Interface contacts:
Residue R144 in protein 2 is in contact with residue D144 in protein 1 (closest heavy-atom distance 3.0 Å).
Residue R144 in protein 2 interacts with residue D142 in protein 1 (closest heavy-atom distance 3.0 Å).
Residue R144 in protein 2 is in contact with residue D141 in protein 1 (closest heavy-atom distance 4.7 Å).
Residue W14 in protein 2 is in contact with residue A134 in protein 1 (closest heavy-atom distance 3.4 Å).
Residue S11 in protein 2 contacts residue G135 in protein 1 (closest heavy-atom distance 4.4 Å).
Residue S104 in protein 2 interacts with residue E131 in protein 1 (closest heavy-atom distance 3.2 Å).
Residue L107 in protein 2 interacts with residue C132 in protein 1 (closest heavy-atom distance 4.9 Å).
Residue W14 in protein 2 is in contact with residue G135 in protein 1 (closest heavy-atom distance 4.2 Å).
Residue R144 in protein 2 interacts with residue D143 in protein 1 (closest heavy-atom distance 4.6 Å).
Residue H103 in protein 2 is in contact with residue G133 in protein 1 (closest heavy-atom distance 4.7 Å).
Residue S104 in protein 2 interacts with residue A134 in protein 1 (closest heavy-atom distance 4.6 Å).
Residue Y121 in protein 2 interacts with residue I139 in protein 1 (closest heavy-atom distance 3.9 Å).
Residue S104 in protein 2 contacts residue G133 in protein 1 (closest heavy-atom distance 2.9 Å).
Residue E189 in protein 2 contacts residue I139 in protein 1 (closest heavy-atom distance 3.4 Å).
Residue W12 in protein 2 interacts with residue P136 in protein 1 (closest heavy-atom distance 3.7 Å).
Residue H103 in protein 2 is in contact with residue G135 in protein 1 (closest heavy-atom distance 4.7 Å).
Residue E189 in protein 2 contacts residue L138 in protein 1 (closest heavy-atom distance 4.4 Å).
Residue Y121 in protein 2 interacts with residue T140 in protein 1 (closest heavy-atom distance 3.7 Å).
Residue V105 in protein 2 contacts residue C132 in protein 1 (closest heavy-atom distance 3.8 Å).
Residue R193 in protein 2 is in contact with residue G135 in protein 1 (closest heavy-atom distance 4.6 Å).
Residue G117 in protein 2 interacts with residue D142 in protein 1 (closest heavy-atom distance 4.6 Å).
Residue P13 in protein 2 interacts with residue A134 in protein 1 (closest heavy-atom distance 3.9 Å).
Residue W195 in protein 2 interacts with residue T140 in protein 1 (closest heavy-atom distance 4.3 Å).
Residue W195 in protein 2 interacts with residue L138 in protein 1 (closest heavy-atom distance 3.4 Å).
Residue C106 in protein 2 interacts with residue G133 in protein 1 (closest heavy-atom distance 3.5 Å).
Residue E189 in protein 2 is in contact with residue T140 in protein 1 (closest heavy-atom distance 2.6 Å).
Residue R193 in protein 2 interacts with residue G133 in protein 1 (closest heavy-atom distance 3.7 Å).
Residue L194 in protein 2 contacts residue A134 in protein 1 (closest heavy-atom distance 4.7 Å).
Residue W14 in protein 2 contacts residue P136 in protein 1 (closest heavy-atom distance 4.5 Å).
Residue Q140 in protein 2 is in contact with residue L138 in protein 1 (closest heavy-atom distance 4.1 Å).
Residue Y121 in protein 2 contacts residue L138 in protein 1 (closest heavy-atom distance 4.0 Å).
Residue Q142 in protein 2 contacts residue D141 in protein 1 (closest heavy-atom distance 4.5 Å).
Residue L194 in protein 2 contacts residue C132 in protein 1 (closest heavy-atom distance 3.9 Å).
Residue W14 in protein 2 is in contact with residue G133 in protein 1 (closest heavy-atom distance 4.5 Å).
Residue T119 in protein 2 is in contact with residue D141 in protein 1 (closest heavy-atom distance 2.9 Å).
Residue R193 in protein 2 is in contact with residue A134 in protein 1 (closest heavy-atom distance 4.8 Å).
Residue H103 in protein 2 is in contact with residue A134 in protein 1 (closest heavy-atom distance 2.6 Å).
Residue W195 in protein 2 interacts with residue P136 in protein 1 (closest heavy-atom distance 3.8 Å).
Residue C106 in protein 2 contacts residue C132 in protein 1 (closest heavy-atom distance 2.2 Å).
Residue W12 in protein 2 contacts residue L138 in protein 1 (closest heavy-atom distance 3.7 Å).
Residue V187 in protein 2 interacts with residue T140 in protein 1 (closest heavy-atom distance 4.5 Å).
Residue S118 in protein 2 is in contact with residue D142 in protein 1 (closest heavy-atom distance 3.4 Å).
Residue Q142 in protein 2 contacts residue T140 in protein 1 (closest heavy-atom distance 3.9 Å).
Residue T119 in protein 2 interacts with residue T140 in protein 1 (closest heavy-atom distance 3.0 Å).
Residue Q142 in protein 2 interacts with residue I139 in protein 1 (closest heavy-atom distance 3.8 Å).
Residue S11 in protein 2 interacts with residue P136 in protein 1 (closest heavy-atom distance 3.1 Å).
Residue W195 in protein 2 interacts with residue A134 in protein 1 (closest heavy-atom distance 4.3 Å).
Residue P13 in protein 2 is in contact with residue G135 in protein 1 (closest heavy-atom distance 4.7 Å).
Residue Q188 in protein 2 contacts residue T140 in protein 1 (closest heavy-atom distance 4.5 Å).
Residue W195 in protein 2 contacts residue G133 in protein 1 (closest heavy-atom distance 2.9 Å).
Residue P115 in protein 2 is in contact with residue D142 in protein 1 (closest heavy-atom distance 4.9 Å).
Residue A120 in protein 2 contacts residue T140 in protein 1 (closest heavy-atom distance 4.0 Å).
Residue S104 in protein 2 contacts residue C132 in protein 1 (closest heavy-atom distance 3.4 Å).
Residue L194 in protein 2 interacts with residue G133 in protein 1 (closest heavy-atom distance 3.5 Å).
Residue W195 in protein 2 is in contact with residue I139 in protein 1 (closest heavy-atom distance 4.9 Å).
Residue T119 in protein 2 contacts residue D142 in protein 1 (closest heavy-atom distance 2.9 Å).
Residue V105 in protein 2 interacts with residue G133 in protein 1 (closest heavy-atom distance 4.2 Å).
Residue F98 in protein 2 contacts residue E131 in protein 1 (closest heavy-atom distance 4.5 Å).
Residue W195 in protein 2 is in contact with residue G135 in protein 1 (closest heavy-atom distance 3.4 Å).

Sequence of protein 1:
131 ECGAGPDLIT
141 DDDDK

Sequence of protein 2:
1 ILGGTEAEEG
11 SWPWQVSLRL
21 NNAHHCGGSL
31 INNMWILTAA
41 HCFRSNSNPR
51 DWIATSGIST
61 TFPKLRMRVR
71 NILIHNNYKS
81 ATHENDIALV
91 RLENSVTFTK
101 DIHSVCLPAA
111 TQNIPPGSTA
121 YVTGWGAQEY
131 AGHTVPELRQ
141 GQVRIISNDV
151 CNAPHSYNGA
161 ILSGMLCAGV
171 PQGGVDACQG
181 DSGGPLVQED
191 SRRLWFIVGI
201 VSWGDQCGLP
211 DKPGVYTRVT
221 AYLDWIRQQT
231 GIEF

The following describes two proteins that form a bound complex.